Sequence of protein 2:
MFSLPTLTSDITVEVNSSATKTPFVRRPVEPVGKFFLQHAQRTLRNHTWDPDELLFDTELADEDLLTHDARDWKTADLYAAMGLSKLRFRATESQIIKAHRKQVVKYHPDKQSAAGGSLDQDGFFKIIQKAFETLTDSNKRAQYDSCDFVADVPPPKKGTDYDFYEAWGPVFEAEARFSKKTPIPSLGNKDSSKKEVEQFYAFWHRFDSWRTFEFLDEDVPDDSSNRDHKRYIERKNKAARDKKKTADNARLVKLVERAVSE

These two protein chains interact to form a complex.

Sequence of protein 1:
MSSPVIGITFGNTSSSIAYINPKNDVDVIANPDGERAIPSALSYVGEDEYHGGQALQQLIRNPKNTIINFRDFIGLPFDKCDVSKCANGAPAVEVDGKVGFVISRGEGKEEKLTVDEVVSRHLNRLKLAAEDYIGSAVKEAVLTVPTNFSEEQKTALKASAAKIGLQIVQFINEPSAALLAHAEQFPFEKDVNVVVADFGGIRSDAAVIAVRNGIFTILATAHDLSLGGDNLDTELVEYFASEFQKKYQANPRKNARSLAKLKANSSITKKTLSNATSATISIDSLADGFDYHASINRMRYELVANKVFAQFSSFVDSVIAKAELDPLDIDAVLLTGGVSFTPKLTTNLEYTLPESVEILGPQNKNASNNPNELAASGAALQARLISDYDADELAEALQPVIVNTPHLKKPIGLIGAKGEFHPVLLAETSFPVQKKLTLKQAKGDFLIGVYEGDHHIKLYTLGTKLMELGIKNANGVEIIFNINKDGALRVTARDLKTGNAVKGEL

Contacts between the two chains:
Residue H407 in protein 1 contacts residue R27 in protein 2 (closest heavy-atom distance 3.1 Å).
Residue E500 in protein 1 is in contact with residue I11 in protein 2 (closest heavy-atom distance 3.4 Å).
Residue K497 in protein 1 interacts with residue V13 in protein 2 (closest heavy-atom distance 3.4 Å).
Residue T405 in protein 1 interacts with residue R27 in protein 2 (closest heavy-atom distance 3.3 Å).
Residue L498 in protein 1 contacts residue E14 in protein 2 (closest heavy-atom distance 3.1 Å).
Residue I218 in protein 1 contacts residue E30 in protein 2 (closest heavy-atom distance 3.3 Å).
Residue E428 in protein 1 contacts residue R27 in protein 2 (closest heavy-atom distance 2.4 Å).
Residue F216 in protein 1 contacts residue E30 in protein 2 (closest heavy-atom distance 3.6 Å).
Residue K497 in protein 1 is in contact with residue N16 in protein 2 (closest heavy-atom distance 2.4 Å).
Residue L447 in protein 1 interacts with residue I11 in protein 2 (closest heavy-atom distance 3.5 Å).
Residue P406 in protein 1 contacts residue V25 in protein 2 (closest heavy-atom distance 3.3 Å).
Residue Q434 in protein 1 interacts with residue R91 in protein 2 (closest heavy-atom distance 3.4 Å).
Residue N173 in protein 1 is in contact with residue E30 in protein 2 (closest heavy-atom distance 3.4 Å).
Residue A417 in protein 1 is in contact with residue L4 in protein 2 (closest heavy-atom distance 3.4 Å).
Residue N404 in protein 1 contacts residue R27 in protein 2 (closest heavy-atom distance 3.0 Å).
Residue K497 in protein 1 contacts residue V15 in protein 2 (closest heavy-atom distance 3.6 Å).
Residue I215 in protein 1 contacts residue F35 in protein 2 (closest heavy-atom distance 3.7 Å).
Residue T496 in protein 1 interacts with residue N16 in protein 2 (closest heavy-atom distance 3.3 Å).
Residue E393 in protein 1 interacts with residue L44 in protein 2 (closest heavy-atom distance 3.4 Å).
Residue I415 in protein 1 interacts with residue P5 in protein 2 (closest heavy-atom distance 3.3 Å).
Residue L538 in protein 1 contacts residue S17 in protein 2 (closest heavy-atom distance 3.3 Å).
Residue I218 in protein 1 contacts residue R27 in protein 2 (closest heavy-atom distance 3.4 Å).
Residue L408 in protein 1 interacts with residue P23 in protein 2 (closest heavy-atom distance 3.5 Å).
Residue S176 in protein 1 contacts residue V32 in protein 2 (closest heavy-atom distance 3.5 Å).
Residue L219 in protein 1 contacts residue R27 in protein 2 (closest heavy-atom distance 3.3 Å).
Residue E500 in protein 1 interacts with residue V13 in protein 2 (closest heavy-atom distance 3.6 Å).
Residue L447 in protein 1 contacts residue L7 in protein 2 (closest heavy-atom distance 3.6 Å).
Residue N213 in protein 1 contacts residue F35 in protein 2 (closest heavy-atom distance 3.2 Å).
Residue Q382 in protein 1 is in contact with residue P31 in protein 2 (closest heavy-atom distance 3.0 Å).
Residue L408 in protein 1 interacts with residue F24 in protein 2 (closest heavy-atom distance 3.6 Å).
Residue G502 in protein 1 interacts with residue I11 in protein 2 (closest heavy-atom distance 3.5 Å).
Residue Q382 in protein 1 contacts residue G33 in protein 2 (closest heavy-atom distance 2.8 Å).
Residue K535 in protein 1 is in contact with residue D84 in protein 2 (closest heavy-atom distance 3.1 Å).
Residue L501 in protein 1 interacts with residue I11 in protein 2 (closest heavy-atom distance 3.5 Å).
Residue H407 in protein 1 interacts with residue V29 in protein 2 (closest heavy-atom distance 3.4 Å).
Residue G416 in protein 1 is in contact with residue P5 in protein 2 (closest heavy-atom distance 3.4 Å).
Residue K535 in protein 1 is in contact with residue T87 in protein 2 (closest heavy-atom distance 3.7 Å).
Residue K410 in protein 1 interacts with residue P23 in protein 2 (closest heavy-atom distance 3.7 Å).
Residue F446 in protein 1 contacts residue T6 in protein 2 (closest heavy-atom distance 3.2 Å).
Residue I172 in protein 1 is in contact with residue P31 in protein 2 (closest heavy-atom distance 3.4 Å).
Residue E500 in protein 1 contacts residue T12 in protein 2 (closest heavy-atom distance 3.4 Å).
Residue H407 in protein 1 contacts residue V25 in protein 2 (closest heavy-atom distance 2.4 Å).
Residue Q434 in protein 1 is in contact with residue D89 in protein 2 (closest heavy-atom distance 3.1 Å).
Residue Q382 in protein 1 is in contact with residue V32 in protein 2 (closest heavy-atom distance 3.5 Å).
Residue N516 in protein 1 contacts residue D140 in protein 2 (closest heavy-atom distance 3.7 Å).
Residue L538 in protein 1 is in contact with residue E14 in protein 2 (closest heavy-atom distance 3.3 Å).
Residue F216 in protein 1 contacts residue V32 in protein 2 (closest heavy-atom distance 3.6 Å).
Residue T438 in protein 1 is in contact with residue M1 in protein 2 (closest heavy-atom distance 3.3 Å).
Residue N404 in protein 1 contacts residue P28 in protein 2 (closest heavy-atom distance 3.2 Å).
Residue K504 in protein 1 is in contact with residue D10 in protein 2 (closest heavy-atom distance 3.3 Å).
Residue T217 in protein 1 is in contact with residue V29 in protein 2 (closest heavy-atom distance 3.5 Å).
Residue Q170 in protein 1 is in contact with residue P31 in protein 2 (closest heavy-atom distance 3.4 Å).
Residue N404 in protein 1 interacts with residue R26 in protein 2 (closest heavy-atom distance 2.8 Å).
Residue T405 in protein 1 contacts residue H39 in protein 2 (closest heavy-atom distance 3.6 Å).
Residue A417 in protein 1 is in contact with residue S3 in protein 2 (closest heavy-atom distance 3.3 Å).
Residue H407 in protein 1 interacts with residue F24 in protein 2 (closest heavy-atom distance 3.3 Å).
Residue Y389 in protein 1 contacts residue L37 in protein 2 (closest heavy-atom distance 3.6 Å).
Residue D445 in protein 1 interacts with residue T6 in protein 2 (closest heavy-atom distance 3.4 Å).
Residue K409 in protein 1 is in contact with residue P23 in protein 2 (closest heavy-atom distance 2.6 Å).
Residue V403 in protein 1 is in contact with residue V29 in protein 2 (closest heavy-atom distance 3.2 Å).